Sequence of the second protein:
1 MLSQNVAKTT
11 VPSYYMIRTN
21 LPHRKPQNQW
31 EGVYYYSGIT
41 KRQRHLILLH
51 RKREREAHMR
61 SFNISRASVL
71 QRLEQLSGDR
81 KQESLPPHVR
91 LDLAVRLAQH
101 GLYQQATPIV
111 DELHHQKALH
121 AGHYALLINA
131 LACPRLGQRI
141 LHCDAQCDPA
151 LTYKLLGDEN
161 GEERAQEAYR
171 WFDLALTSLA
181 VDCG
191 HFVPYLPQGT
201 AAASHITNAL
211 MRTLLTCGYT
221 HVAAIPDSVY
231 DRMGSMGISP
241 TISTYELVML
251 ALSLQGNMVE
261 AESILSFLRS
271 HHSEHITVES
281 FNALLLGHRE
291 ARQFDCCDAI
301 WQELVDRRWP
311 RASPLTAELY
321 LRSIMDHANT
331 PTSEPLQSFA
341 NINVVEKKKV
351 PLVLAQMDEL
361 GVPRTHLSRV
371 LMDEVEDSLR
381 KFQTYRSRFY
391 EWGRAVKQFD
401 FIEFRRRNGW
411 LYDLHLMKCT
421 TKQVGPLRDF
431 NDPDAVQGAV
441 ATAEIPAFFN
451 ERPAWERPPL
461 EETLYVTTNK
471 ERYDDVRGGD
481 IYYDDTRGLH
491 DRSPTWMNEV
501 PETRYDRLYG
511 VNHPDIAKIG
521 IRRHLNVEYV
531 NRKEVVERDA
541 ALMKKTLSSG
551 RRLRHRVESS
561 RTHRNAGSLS

Sequence of the first protein:
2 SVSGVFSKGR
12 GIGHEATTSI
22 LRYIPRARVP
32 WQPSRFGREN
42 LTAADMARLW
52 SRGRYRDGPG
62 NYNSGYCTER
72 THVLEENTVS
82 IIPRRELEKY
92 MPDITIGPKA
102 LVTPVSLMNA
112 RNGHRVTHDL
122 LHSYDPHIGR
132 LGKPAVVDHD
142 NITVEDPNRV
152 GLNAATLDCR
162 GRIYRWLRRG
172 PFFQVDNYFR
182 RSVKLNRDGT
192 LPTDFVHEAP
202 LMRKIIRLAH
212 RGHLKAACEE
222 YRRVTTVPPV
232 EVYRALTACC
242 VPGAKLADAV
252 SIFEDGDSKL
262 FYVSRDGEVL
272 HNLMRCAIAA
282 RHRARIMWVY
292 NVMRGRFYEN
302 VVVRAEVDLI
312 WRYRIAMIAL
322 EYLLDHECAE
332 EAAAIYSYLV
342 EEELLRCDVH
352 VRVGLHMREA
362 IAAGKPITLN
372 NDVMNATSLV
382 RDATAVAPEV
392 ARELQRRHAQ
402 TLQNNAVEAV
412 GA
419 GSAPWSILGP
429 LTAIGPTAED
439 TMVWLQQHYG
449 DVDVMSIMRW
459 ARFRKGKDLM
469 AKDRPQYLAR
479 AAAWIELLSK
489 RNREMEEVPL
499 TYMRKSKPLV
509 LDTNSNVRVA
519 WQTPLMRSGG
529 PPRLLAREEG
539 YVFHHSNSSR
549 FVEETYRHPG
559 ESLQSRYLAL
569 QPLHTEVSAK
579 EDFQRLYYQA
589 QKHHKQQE

Contacts between the two chains:
Residue E331 in the first protein contacts residue R311 in the second protein (closest heavy-atom distance 3.5 Å).
Residue L426 in the first protein contacts residue A202 in the second protein (closest heavy-atom distance 3.1 Å).
Residue S420 in the first protein contacts residue F192 in the second protein (closest heavy-atom distance 3.3 Å).
Residue E331 in the first protein interacts with residue S313 in the second protein (closest heavy-atom distance 3.1 Å).
Residue Y500 in the first protein is in contact with residue Y245 in the second protein (closest heavy-atom distance 3.3 Å).
Residue E495 in the first protein is in contact with residue S243 in the second protein (closest heavy-atom distance 2.5 Å).
Residue L498 in the first protein contacts residue H272 in the second protein (closest heavy-atom distance 3.4 Å).
Residue Y291 in the first protein contacts residue H366 in the second protein (closest heavy-atom distance 2.7 Å).
Residue M501 in the first protein interacts with residue Y230 in the second protein (closest heavy-atom distance 3.0 Å).
Residue H543 in the first protein contacts residue F267 in the second protein (closest heavy-atom distance 3.4 Å).
Residue E495 in the first protein contacts residue T241 in the second protein (closest heavy-atom distance 3.0 Å).
Residue Y585 in the first protein is in contact with residue G237 in the second protein (closest heavy-atom distance 2.6 Å).
Residue R284 in the first protein interacts with residue L360 in the second protein (closest heavy-atom distance 3.4 Å).
Residue W423 in the first protein interacts with residue A201 in the second protein (closest heavy-atom distance 3.0 Å).
Residue Q582 in the first protein contacts residue S239 in the second protein (closest heavy-atom distance 3.1 Å).
Residue H543 in the first protein contacts residue S263 in the second protein (closest heavy-atom distance 3.5 Å).
Residue T499 in the first protein is in contact with residue Y245 in the second protein (closest heavy-atom distance 3.0 Å).
Residue R535 in the first protein is in contact with residue D231 in the second protein (closest heavy-atom distance 3.0 Å).
Residue Q445 in the first protein is in contact with residue L126 in the second protein (closest heavy-atom distance 3.5 Å).
Residue R284 in the first protein is in contact with residue R311 in the second protein (closest heavy-atom distance 3.1 Å).
Residue L426 in the first protein contacts residue A201 in the second protein (closest heavy-atom distance 3.4 Å).
Residue Y500 in the first protein contacts residue Y230 in the second protein (closest heavy-atom distance 3.0 Å).
Residue G171 in the first protein contacts residue R394 in the second protein (closest heavy-atom distance 3.5 Å).
Residue F581 in the first protein is in contact with residue G237 in the second protein (closest heavy-atom distance 3.4 Å).
Residue T521 in the first protein interacts with residue G234 in the second protein (closest heavy-atom distance 3.3 Å).
Residue Y585 in the first protein interacts with residue Y195 in the second protein (closest heavy-atom distance 3.0 Å).
Residue F541 in the first protein interacts with residue E260 in the second protein (closest heavy-atom distance 3.5 Å).
Residue Q582 in the first protein contacts residue G199 in the second protein (closest heavy-atom distance 3.5 Å).
Residue N292 in the first protein is in contact with residue P363 in the second protein (closest heavy-atom distance 3.5 Å).
Residue F541 in the first protein is in contact with residue S263 in the second protein (closest heavy-atom distance 3.5 Å).
Residue R295 in the first protein is in contact with residue H366 in the second protein (closest heavy-atom distance 3.1 Å).
Residue K503 in the first protein interacts with residue D231 in the second protein (closest heavy-atom distance 2.9 Å).
Residue W423 in the first protein is in contact with residue G199 in the second protein (closest heavy-atom distance 3.5 Å).
Residue V540 in the first protein contacts residue E260 in the second protein (closest heavy-atom distance 3.0 Å).
Residue T499 in the first protein is in contact with residue H272 in the second protein (closest heavy-atom distance 3.0 Å).
Residue P428 in the first protein contacts residue G122 in the second protein (closest heavy-atom distance 3.2 Å).
Residue M288 in the first protein contacts residue P363 in the second protein (closest heavy-atom distance 3.4 Å).
Residue T430 in the first protein interacts with residue H123 in the second protein (closest heavy-atom distance 3.5 Å).
Residue E495 in the first protein is in contact with residue I242 in the second protein (closest heavy-atom distance 2.9 Å).
Residue Y500 in the first protein contacts residue G234 in the second protein (closest heavy-atom distance 3.4 Å).
Residue R535 in the first protein contacts residue D227 in the second protein (closest heavy-atom distance 3.0 Å).
Residue M501 in the first protein is in contact with residue Y245 in the second protein (closest heavy-atom distance 2.6 Å).
Residue L426 in the first protein contacts residue T200 in the second protein (closest heavy-atom distance 2.1 Å).
Residue K503 in the first protein is in contact with residue P226 in the second protein (closest heavy-atom distance 3.0 Å).
Residue R169 in the first protein interacts with residue R394 in the second protein (closest heavy-atom distance 2.7 Å).
Residue A335 in the first protein is in contact with residue H366 in the second protein (closest heavy-atom distance 3.3 Å).
Residue Q589 in the first protein contacts residue H191 in the second protein (closest heavy-atom distance 2.4 Å).
Residue H543 in the first protein interacts with residue S266 in the second protein (closest heavy-atom distance 2.9 Å).
Residue K578 in the first protein interacts with residue H271 in the second protein (closest heavy-atom distance 3.4 Å).
Residue Q445 in the first protein is in contact with residue H123 in the second protein (closest heavy-atom distance 3.0 Å).
Residue A588 in the first protein contacts residue Y195 in the second protein (closest heavy-atom distance 2.7 Å).
Residue Q589 in the first protein interacts with residue F192 in the second protein (closest heavy-atom distance 2.5 Å).
Residue L498 in the first protein is in contact with residue P240 in the second protein (closest heavy-atom distance 2.8 Å).
Residue R295 in the first protein contacts residue T365 in the second protein (closest heavy-atom distance 3.4 Å).
Residue N292 in the first protein interacts with residue R364 in the second protein (closest heavy-atom distance 3.0 Å).
Residue A534 in the first protein contacts residue D231 in the second protein (closest heavy-atom distance 3.5 Å).
Residue M288 in the first protein interacts with residue G361 in the second protein (closest heavy-atom distance 3.3 Å).
Residue F173 in the first protein is in contact with residue Y390 in the second protein (closest heavy-atom distance 3.4 Å).
Residue N292 in the first protein interacts with residue T365 in the second protein (closest heavy-atom distance 2.9 Å).
Residue I425 in the first protein is in contact with residue L196 in the second protein (closest heavy-atom distance 2.9 Å).

These two protein chains interact to form a complex.